Residue-level contacts at the interface:
Residue A47 in the first protein interacts with residue L73 in the second protein (closest heavy-atom distance 3.7 Å).
Residue L51 in the first protein interacts with residue L74 in the second protein (closest heavy-atom distance 3.2 Å).
Residue E72 in the first protein is in contact with residue W75 in the second protein (closest heavy-atom distance 3.0 Å).
Residue R43 in the first protein interacts with residue W40 in the second protein (closest heavy-atom distance 4.0 Å).
Residue D50 in the first protein is in contact with residue L74 in the second protein (closest heavy-atom distance 4.7 Å).
Residue L51 in the first protein contacts residue L73 in the second protein (closest heavy-atom distance 4.6 Å).
Residue F40 in the first protein contacts residue L73 in the second protein (closest heavy-atom distance 3.6 Å).
Residue E39 in the first protein contacts residue W40 in the second protein (closest heavy-atom distance 2.8 Å).
Residue A47 in the first protein interacts with residue L74 in the second protein (closest heavy-atom distance 4.9 Å).
Residue L73 in the first protein contacts residue L73 in the second protein (closest heavy-atom distance 4.3 Å).
Residue G81 in the first protein is in contact with residue W40 in the second protein (closest heavy-atom distance 3.8 Å).
Residue A85 in the first protein contacts residue L73 in the second protein (closest heavy-atom distance 4.5 Å).
Residue L137 in the first protein interacts with residue L41 in the second protein (closest heavy-atom distance 4.0 Å).
Residue D76 in the first protein is in contact with residue P77 in the second protein (closest heavy-atom distance 3.3 Å).
Residue F40 in the first protein is in contact with residue W40 in the second protein (closest heavy-atom distance 3.8 Å).
Residue R82 in the first protein contacts residue A72 in the second protein (closest heavy-atom distance 3.2 Å).
Residue Y44 in the first protein is in contact with residue K70 in the second protein (closest heavy-atom distance 3.9 Å).
Residue Y44 in the first protein is in contact with residue F81 in the second protein (closest heavy-atom distance 4.2 Å).
Residue N79 in the first protein interacts with residue D42 in the second protein (closest heavy-atom distance 3.0 Å).
Residue F48 in the first protein is in contact with residue L73 in the second protein (closest heavy-atom distance 4.5 Å).
Residue E72 in the first protein is in contact with residue L74 in the second protein (closest heavy-atom distance 4.5 Å).
Residue F134 in the first protein contacts residue L41 in the second protein (closest heavy-atom distance 3.8 Å).
Residue Y44 in the first protein interacts with residue P71 in the second protein (closest heavy-atom distance 3.4 Å).
Residue G81 in the first protein contacts residue D42 in the second protein (closest heavy-atom distance 3.0 Å).
Residue R43 in the first protein contacts residue E83 in the second protein (closest heavy-atom distance 4.3 Å).
Residue R46 in the first protein interacts with residue K82 in the second protein (closest heavy-atom distance 4.0 Å).
Residue R82 in the first protein interacts with residue L73 in the second protein (closest heavy-atom distance 3.0 Å).
Residue D76 in the first protein is in contact with residue W75 in the second protein (closest heavy-atom distance 4.7 Å).
Residue Q54 in the first protein interacts with residue L74 in the second protein (closest heavy-atom distance 4.9 Å).
Residue W124 in the first protein contacts residue D42 in the second protein (closest heavy-atom distance 4.6 Å).
Residue L137 in the first protein contacts residue D42 in the second protein (closest heavy-atom distance 4.0 Å).
Residue Y138 in the first protein contacts residue L41 in the second protein (closest heavy-atom distance 3.9 Å).
Residue R82 in the first protein interacts with residue W43 in the second protein (closest heavy-atom distance 3.7 Å).
Residue Y44 in the first protein interacts with residue W40 in the second protein (closest heavy-atom distance 4.6 Å).
Residue A36 in the first protein interacts with residue W40 in the second protein (closest heavy-atom distance 3.5 Å).
Residue G81 in the first protein is in contact with residue W43 in the second protein (closest heavy-atom distance 3.4 Å).
Residue W80 in the first protein contacts residue L41 in the second protein (closest heavy-atom distance 4.4 Å).
Residue W80 in the first protein contacts residue D42 in the second protein (closest heavy-atom distance 2.8 Å).
Residue V84 in the first protein is in contact with residue W40 in the second protein (closest heavy-atom distance 4.2 Å).
Residue R46 in the first protein contacts residue E83 in the second protein (closest heavy-atom distance 3.6 Å).
Residue Q54 in the first protein interacts with residue W75 in the second protein (closest heavy-atom distance 3.2 Å).
Residue Y44 in the first protein contacts residue E45 in the second protein (closest heavy-atom distance 2.5 Å).
Residue R46 in the first protein is in contact with residue F81 in the second protein (closest heavy-atom distance 3.6 Å).
Residue G81 in the first protein contacts residue L41 in the second protein (closest heavy-atom distance 4.0 Å).
Residue R43 in the first protein contacts residue K70 in the second protein (closest heavy-atom distance 3.2 Å).
Residue R43 in the first protein is in contact with residue E45 in the second protein (closest heavy-atom distance 2.6 Å).
Residue N79 in the first protein contacts residue W43 in the second protein (closest heavy-atom distance 2.7 Å).
Residue D76 in the first protein is in contact with residue H78 in the second protein (closest heavy-atom distance 4.1 Å).
Residue R43 in the first protein is in contact with residue W68 in the second protein (closest heavy-atom distance 3.5 Å).
Residue D50 in the first protein interacts with residue W75 in the second protein (closest heavy-atom distance 2.9 Å).
Residue Y44 in the first protein is in contact with residue W43 in the second protein (closest heavy-atom distance 3.4 Å).
Residue L73 in the first protein contacts residue L74 in the second protein (closest heavy-atom distance 3.7 Å).
Residue F40 in the first protein interacts with residue W43 in the second protein (closest heavy-atom distance 3.8 Å).
Residue A36 in the first protein contacts residue L41 in the second protein (closest heavy-atom distance 4.4 Å).
Residue V84 in the first protein contacts residue L41 in the second protein (closest heavy-atom distance 3.9 Å).

Sequence of the first protein:
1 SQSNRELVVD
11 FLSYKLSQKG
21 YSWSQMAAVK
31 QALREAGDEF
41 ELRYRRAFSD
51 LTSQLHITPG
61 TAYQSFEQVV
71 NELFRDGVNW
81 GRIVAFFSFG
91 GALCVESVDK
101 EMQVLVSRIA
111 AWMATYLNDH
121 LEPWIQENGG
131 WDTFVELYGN

Sequence of the second protein:
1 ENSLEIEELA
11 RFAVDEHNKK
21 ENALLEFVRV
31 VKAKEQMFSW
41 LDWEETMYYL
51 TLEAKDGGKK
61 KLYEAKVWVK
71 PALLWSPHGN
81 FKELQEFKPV

This data describes a binding interaction between two proteins.